This data describes a binding interaction between two proteins.

Contacts between the two chains:
Residue R100 in protein 2 interacts with residue D26 in protein 1 (closest heavy-atom distance 3.6 Å).
Residue R104 in protein 2 contacts residue A24 in protein 1 (closest heavy-atom distance 3.3 Å).
Residue T7 in protein 2 contacts residue L23 in protein 1 (closest heavy-atom distance 3.4 Å).
Residue R107 in protein 2 contacts residue D26 in protein 1 (closest heavy-atom distance 4.8 Å).
Residue R104 in protein 2 is in contact with residue D26 in protein 1 (closest heavy-atom distance 4.0 Å).
Residue T7 in protein 2 interacts with residue K25 in protein 1 (closest heavy-atom distance 4.7 Å).
Residue R104 in protein 2 interacts with residue L23 in protein 1 (closest heavy-atom distance 3.6 Å).
Residue V9 in protein 2 is in contact with residue L23 in protein 1 (closest heavy-atom distance 3.5 Å).
Residue F10 in protein 2 contacts residue A19 in protein 1 (closest heavy-atom distance 3.2 Å).
Residue V9 in protein 2 is in contact with residue A19 in protein 1 (closest heavy-atom distance 3.9 Å).
Residue K108 in protein 2 contacts residue L23 in protein 1 (closest heavy-atom distance 4.3 Å).
Residue R8 in protein 2 is in contact with residue L23 in protein 1 (closest heavy-atom distance 3.9 Å).
Residue K11 in protein 2 contacts residue A19 in protein 1 (closest heavy-atom distance 2.6 Å).

Sequence of protein 1:
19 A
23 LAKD

Sequence of protein 2:
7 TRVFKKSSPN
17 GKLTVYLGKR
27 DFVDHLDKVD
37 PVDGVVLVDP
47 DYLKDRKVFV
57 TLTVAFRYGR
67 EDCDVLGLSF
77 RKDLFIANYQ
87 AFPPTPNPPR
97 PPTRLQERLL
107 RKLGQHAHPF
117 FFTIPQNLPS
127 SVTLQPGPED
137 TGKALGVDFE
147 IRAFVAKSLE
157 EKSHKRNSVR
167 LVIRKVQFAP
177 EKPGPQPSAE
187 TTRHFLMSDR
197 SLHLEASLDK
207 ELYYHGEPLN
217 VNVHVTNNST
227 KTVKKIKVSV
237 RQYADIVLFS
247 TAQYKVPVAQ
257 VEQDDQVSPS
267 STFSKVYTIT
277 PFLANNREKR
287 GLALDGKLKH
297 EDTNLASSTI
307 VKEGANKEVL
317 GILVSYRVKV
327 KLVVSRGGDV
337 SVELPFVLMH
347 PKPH